Sequence of chain B:
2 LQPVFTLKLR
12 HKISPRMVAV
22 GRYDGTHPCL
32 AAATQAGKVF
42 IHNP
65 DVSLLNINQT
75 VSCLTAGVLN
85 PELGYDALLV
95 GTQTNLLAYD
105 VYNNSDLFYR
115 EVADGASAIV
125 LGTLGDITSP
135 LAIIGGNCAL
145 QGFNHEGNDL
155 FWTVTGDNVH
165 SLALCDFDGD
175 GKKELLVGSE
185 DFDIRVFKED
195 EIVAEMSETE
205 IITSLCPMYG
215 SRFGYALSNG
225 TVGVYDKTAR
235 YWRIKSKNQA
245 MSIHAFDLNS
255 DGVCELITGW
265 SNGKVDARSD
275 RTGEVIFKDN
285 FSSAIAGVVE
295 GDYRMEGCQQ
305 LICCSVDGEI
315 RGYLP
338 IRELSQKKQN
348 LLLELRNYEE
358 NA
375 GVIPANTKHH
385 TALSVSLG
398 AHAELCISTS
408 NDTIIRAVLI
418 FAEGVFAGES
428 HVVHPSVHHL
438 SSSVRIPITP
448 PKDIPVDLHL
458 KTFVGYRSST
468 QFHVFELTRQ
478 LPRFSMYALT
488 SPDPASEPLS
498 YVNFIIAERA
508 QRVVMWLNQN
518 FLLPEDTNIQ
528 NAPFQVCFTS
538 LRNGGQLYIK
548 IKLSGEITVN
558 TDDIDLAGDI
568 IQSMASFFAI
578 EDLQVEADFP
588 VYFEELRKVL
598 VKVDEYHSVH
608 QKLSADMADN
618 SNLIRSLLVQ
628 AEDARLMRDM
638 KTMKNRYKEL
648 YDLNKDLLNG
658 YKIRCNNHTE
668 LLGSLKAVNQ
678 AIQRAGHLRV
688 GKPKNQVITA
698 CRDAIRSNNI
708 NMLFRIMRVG

Interface contacts:
Residue L681 in chain A is in contact with residue I621 in chain B (closest heavy-atom distance 4.0 Å).
Residue K687 in chain A contacts residue H607 in chain B (closest heavy-atom distance 3.4 Å).
Residue D700 in chain A is in contact with residue Y648 in chain B (closest heavy-atom distance 3.9 Å).
Residue D700 in chain A contacts residue K652 in chain B (closest heavy-atom distance 3.4 Å).
Residue L666 in chain A is in contact with residue M640 in chain B (closest heavy-atom distance 4.0 Å).
Residue Q677 in chain A interacts with residue I621 in chain B (closest heavy-atom distance 3.7 Å).
Residue E714 in chain A is in contact with residue K641 in chain B (closest heavy-atom distance 3.3 Å).
Residue D711 in chain A is in contact with residue K641 in chain B (closest heavy-atom distance 2.9 Å).
Residue Q677 in chain A contacts residue N651 in chain B (closest heavy-atom distance 2.2 Å).
Residue P689 in chain A contacts residue H665 in chain B (closest heavy-atom distance 3.3 Å).
Residue K687 in chain A interacts with residue E115 in chain B (closest heavy-atom distance 3.7 Å).
Residue F684 in chain A contacts residue L654 in chain B (closest heavy-atom distance 3.8 Å).
Residue L681 in chain A contacts residue R622 in chain B (closest heavy-atom distance 3.6 Å).
Residue K687 in chain A contacts residue R661 in chain B (closest heavy-atom distance 3.7 Å).
Residue F684 in chain A is in contact with residue R661 in chain B (closest heavy-atom distance 3.0 Å).
Residue E663 in chain A interacts with residue R635 in chain B (closest heavy-atom distance 2.6 Å).
Residue L692 in chain A is in contact with residue Y658 in chain B (closest heavy-atom distance 3.5 Å).
Residue V706 in chain A is in contact with residue M640 in chain B (closest heavy-atom distance 3.9 Å).
Residue P689 in chain A is in contact with residue T666 in chain B (closest heavy-atom distance 3.8 Å).
Residue T688 in chain A contacts residue Y658 in chain B (closest heavy-atom distance 3.3 Å).
Residue D686 in chain A is in contact with residue Q73 in chain B (closest heavy-atom distance 3.1 Å).
Residue A710 in chain A interacts with residue M637 in chain B (closest heavy-atom distance 4.0 Å).
Residue K687 in chain A is in contact with residue H665 in chain B (closest heavy-atom distance 3.6 Å).
Residue Q764 in chain A contacts residue L633 in chain B (closest heavy-atom distance 4.1 Å).
Residue A710 in chain A interacts with residue M640 in chain B (closest heavy-atom distance 3.7 Å).
Residue Y703 in chain A contacts residue Y648 in chain B (closest heavy-atom distance 3.6 Å).
Residue A670 in chain A interacts with residue R632 in chain B (closest heavy-atom distance 3.7 Å).
Residue R683 in chain A is in contact with residue Y658 in chain B (closest heavy-atom distance 3.2 Å).
Residue Q764 in chain A interacts with residue R635 in chain B (closest heavy-atom distance 3.5 Å).
Residue S667 in chain A interacts with residue R632 in chain B (closest heavy-atom distance 3.7 Å).
Residue F684 in chain A is in contact with residue M614 in chain B (closest heavy-atom distance 3.2 Å).
Residue F673 in chain A contacts residue L647 in chain B (closest heavy-atom distance 3.8 Å).
Residue E714 in chain A contacts residue M637 in chain B (closest heavy-atom distance 3.6 Å).
Residue D686 in chain A is in contact with residue R661 in chain B (closest heavy-atom distance 2.2 Å).
Residue I707 in chain A is in contact with residue K641 in chain B (closest heavy-atom distance 3.9 Å).
Residue R674 in chain A is in contact with residue E629 in chain B (closest heavy-atom distance 2.4 Å).
Residue F684 in chain A interacts with residue Y658 in chain B (closest heavy-atom distance 3.5 Å).
Residue L666 in chain A is in contact with residue M637 in chain B (closest heavy-atom distance 3.6 Å).
Residue L681 in chain A is in contact with residue S618 in chain B (closest heavy-atom distance 3.6 Å).
Residue Y703 in chain A is in contact with residue K645 in chain B (closest heavy-atom distance 4.1 Å).
Residue F673 in chain A contacts residue Y644 in chain B (closest heavy-atom distance 3.8 Å).
Residue P689 in chain A contacts residue C662 in chain B (closest heavy-atom distance 3.6 Å).
Residue L666 in chain A is in contact with residue R632 in chain B (closest heavy-atom distance 4.0 Å).
Residue L699 in chain A is in contact with residue N651 in chain B (closest heavy-atom distance 3.6 Å).
Residue T688 in chain A interacts with residue H665 in chain B (closest heavy-atom distance 3.7 Å).
Residue A690 in chain A interacts with residue Y658 in chain B (closest heavy-atom distance 3.8 Å).
Residue Y703 in chain A interacts with residue Y644 in chain B (closest heavy-atom distance 3.5 Å).
Residue V713 in chain A is in contact with residue M637 in chain B (closest heavy-atom distance 3.7 Å).
Residue Q764 in chain A is in contact with residue M634 in chain B (closest heavy-atom distance 4.0 Å).
Residue A670 in chain A contacts residue Y644 in chain B (closest heavy-atom distance 3.4 Å).
Residue Q677 in chain A is in contact with residue L647 in chain B (closest heavy-atom distance 4.0 Å).
Residue Q677 in chain A interacts with residue L625 in chain B (closest heavy-atom distance 3.8 Å).
Residue T682 in chain A is in contact with residue N72 in chain B (closest heavy-atom distance 3.8 Å).
Residue L680 in chain A interacts with residue N651 in chain B (closest heavy-atom distance 3.7 Å).
Residue D696 in chain A is in contact with residue L655 in chain B (closest heavy-atom distance 3.3 Å).
Residue V706 in chain A is in contact with residue Y644 in chain B (closest heavy-atom distance 3.7 Å).
Residue F684 in chain A contacts residue L655 in chain B (closest heavy-atom distance 3.7 Å).
Residue L692 in chain A interacts with residue L655 in chain B (closest heavy-atom distance 3.5 Å).
Residue A710 in chain A interacts with residue K641 in chain B (closest heavy-atom distance 3.6 Å).
Residue Q717 in chain A is in contact with residue R635 in chain B (closest heavy-atom distance 3.1 Å).

These two protein chains interact to form a complex.

Sequence of chain A:
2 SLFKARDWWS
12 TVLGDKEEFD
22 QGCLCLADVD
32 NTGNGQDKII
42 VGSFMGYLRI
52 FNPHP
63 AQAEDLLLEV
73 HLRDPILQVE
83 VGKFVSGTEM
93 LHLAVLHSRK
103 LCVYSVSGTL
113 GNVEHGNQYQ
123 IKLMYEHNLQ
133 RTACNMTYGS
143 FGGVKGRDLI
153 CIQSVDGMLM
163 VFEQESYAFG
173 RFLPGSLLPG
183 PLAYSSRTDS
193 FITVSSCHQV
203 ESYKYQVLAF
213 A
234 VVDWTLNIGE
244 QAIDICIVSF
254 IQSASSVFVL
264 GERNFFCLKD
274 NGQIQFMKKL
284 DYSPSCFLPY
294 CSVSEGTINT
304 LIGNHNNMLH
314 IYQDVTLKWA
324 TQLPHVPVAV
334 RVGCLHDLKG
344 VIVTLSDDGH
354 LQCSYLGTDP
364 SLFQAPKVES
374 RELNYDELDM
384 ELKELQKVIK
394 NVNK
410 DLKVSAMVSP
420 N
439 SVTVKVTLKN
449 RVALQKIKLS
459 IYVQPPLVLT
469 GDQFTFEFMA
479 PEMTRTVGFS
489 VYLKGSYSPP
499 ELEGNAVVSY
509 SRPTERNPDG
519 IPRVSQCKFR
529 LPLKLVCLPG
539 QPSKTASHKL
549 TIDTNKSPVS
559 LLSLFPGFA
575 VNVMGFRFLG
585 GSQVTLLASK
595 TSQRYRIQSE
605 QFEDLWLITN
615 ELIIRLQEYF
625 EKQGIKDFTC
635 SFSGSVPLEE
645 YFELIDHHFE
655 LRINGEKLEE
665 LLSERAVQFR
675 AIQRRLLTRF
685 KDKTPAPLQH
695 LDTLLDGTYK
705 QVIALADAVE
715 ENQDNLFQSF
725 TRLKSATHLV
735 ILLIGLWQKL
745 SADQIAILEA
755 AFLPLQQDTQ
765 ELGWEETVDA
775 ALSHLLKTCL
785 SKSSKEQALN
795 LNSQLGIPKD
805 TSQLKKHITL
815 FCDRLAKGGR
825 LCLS